Contacts between the two chains:
Residue L44 in protein 1 is in contact with residue A182 in protein 2 (closest heavy-atom distance 4.7 Å).
Residue L44 in protein 1 interacts with residue H181 in protein 2 (closest heavy-atom distance 4.1 Å).
Residue S126 in protein 1 contacts residue V173 in protein 2 (closest heavy-atom distance 4.9 Å).
Residue E45 in protein 1 contacts residue I183 in protein 2 (closest heavy-atom distance 4.9 Å).
Residue E45 in protein 1 is in contact with residue A182 in protein 2 (closest heavy-atom distance 3.6 Å).

These two protein chains interact to form a complex.

Sequence of protein 2:
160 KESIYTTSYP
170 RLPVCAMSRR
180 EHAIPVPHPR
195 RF

Sequence of protein 1:
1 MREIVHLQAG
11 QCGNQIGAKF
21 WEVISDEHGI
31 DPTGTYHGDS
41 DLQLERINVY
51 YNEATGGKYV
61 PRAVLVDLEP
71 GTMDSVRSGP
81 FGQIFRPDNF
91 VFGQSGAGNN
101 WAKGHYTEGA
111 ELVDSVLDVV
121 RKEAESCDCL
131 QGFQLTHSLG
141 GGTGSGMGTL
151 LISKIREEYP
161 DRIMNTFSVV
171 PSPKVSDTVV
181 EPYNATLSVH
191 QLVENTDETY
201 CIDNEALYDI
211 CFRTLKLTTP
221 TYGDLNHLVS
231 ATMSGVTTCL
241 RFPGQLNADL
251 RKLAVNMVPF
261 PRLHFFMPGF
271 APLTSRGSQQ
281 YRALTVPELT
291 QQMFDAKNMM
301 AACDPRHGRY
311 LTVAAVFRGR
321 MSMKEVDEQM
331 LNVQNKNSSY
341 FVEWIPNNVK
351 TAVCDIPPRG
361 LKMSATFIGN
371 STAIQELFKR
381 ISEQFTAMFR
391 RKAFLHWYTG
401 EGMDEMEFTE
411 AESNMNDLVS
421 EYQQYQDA